Sequence of protein 2:
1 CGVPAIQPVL

Sequence of protein 1:
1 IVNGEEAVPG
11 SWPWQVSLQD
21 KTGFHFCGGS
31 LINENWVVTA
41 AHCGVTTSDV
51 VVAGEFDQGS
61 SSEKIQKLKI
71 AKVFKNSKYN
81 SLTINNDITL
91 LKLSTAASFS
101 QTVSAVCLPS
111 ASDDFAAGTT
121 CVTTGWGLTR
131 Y

The following describes two proteins that form a bound complex.

Residue-level contacts at the interface:
Residue G10 in protein 1 is in contact with residue I6 in protein 2 (closest heavy-atom distance 3.9 Å).
Residue S11 in protein 1 is in contact with residue I6 in protein 2 (closest heavy-atom distance 3.2 Å).
Residue V106 in protein 1 is in contact with residue C1 in protein 2 (closest heavy-atom distance 3.8 Å).
Residue Q101 in protein 1 is in contact with residue A5 in protein 2 (closest heavy-atom distance 3.3 Å).
Residue P13 in protein 1 contacts residue P4 in protein 2 (closest heavy-atom distance 3.7 Å).
Residue W14 in protein 1 is in contact with residue P4 in protein 2 (closest heavy-atom distance 3.7 Å).
Residue S11 in protein 1 is in contact with residue P8 in protein 2 (closest heavy-atom distance 3.4 Å).
Residue A105 in protein 1 interacts with residue G2 in protein 2 (closest heavy-atom distance 2.9 Å).
Residue W12 in protein 1 is in contact with residue P8 in protein 2 (closest heavy-atom distance 3.4 Å).
Residue S11 in protein 1 interacts with residue P4 in protein 2 (closest heavy-atom distance 3.5 Å).
Residue E5 in protein 1 interacts with residue L10 in protein 2 (closest heavy-atom distance 2.9 Å).
Residue V8 in protein 1 contacts residue I6 in protein 2 (closest heavy-atom distance 4.0 Å).
Residue P9 in protein 1 contacts residue I6 in protein 2 (closest heavy-atom distance 3.7 Å).
Residue V106 in protein 1 contacts residue G2 in protein 2 (closest heavy-atom distance 4.0 Å).
Residue V8 in protein 1 contacts residue V9 in protein 2 (closest heavy-atom distance 3.8 Å).
Residue A105 in protein 1 interacts with residue C1 in protein 2 (closest heavy-atom distance 3.5 Å).
Residue W12 in protein 1 contacts residue L10 in protein 2 (closest heavy-atom distance 4.2 Å).
Residue C107 in protein 1 interacts with residue G2 in protein 2 (closest heavy-atom distance 3.3 Å).
Residue A105 in protein 1 contacts residue V3 in protein 2 (closest heavy-atom distance 4.8 Å).
Residue V122 in protein 1 is in contact with residue L10 in protein 2 (closest heavy-atom distance 3.5 Å).
Residue V8 in protein 1 is in contact with residue Q7 in protein 2 (closest heavy-atom distance 4.5 Å).
Residue C107 in protein 1 interacts with residue C1 in protein 2 (closest heavy-atom distance 2.0 Å).
Residue S104 in protein 1 is in contact with residue P4 in protein 2 (closest heavy-atom distance 4.9 Å).
Residue T102 in protein 1 is in contact with residue I6 in protein 2 (closest heavy-atom distance 4.0 Å).
Residue W14 in protein 1 interacts with residue G2 in protein 2 (closest heavy-atom distance 4.0 Å).
Residue L108 in protein 1 is in contact with residue C1 in protein 2 (closest heavy-atom distance 4.9 Å).
Residue S11 in protein 1 is in contact with residue Q7 in protein 2 (closest heavy-atom distance 4.0 Å).
Residue W14 in protein 1 is in contact with residue V3 in protein 2 (closest heavy-atom distance 4.5 Å).
Residue Q101 in protein 1 contacts residue I6 in protein 2 (closest heavy-atom distance 4.3 Å).
Residue E5 in protein 1 interacts with residue V9 in protein 2 (closest heavy-atom distance 3.9 Å).
Residue V8 in protein 1 contacts residue P8 in protein 2 (closest heavy-atom distance 4.8 Å).